Residue-level contacts at the interface:
Residue F475 in chain B contacts residue V258 in chain A (closest heavy-atom distance 3.3 Å).
Residue D464 in chain B is in contact with residue K247 in chain A (closest heavy-atom distance 4.3 Å).
Residue I479 in chain B contacts residue Y261 in chain A (closest heavy-atom distance 3.5 Å).
Residue Q472 in chain B interacts with residue T253 in chain A (closest heavy-atom distance 3.9 Å).
Residue Y466 in chain B is in contact with residue D255 in chain A (closest heavy-atom distance 2.5 Å).
Residue P471 in chain B interacts with residue N254 in chain A (closest heavy-atom distance 3.4 Å).
Residue Q472 in chain B is in contact with residue M257 in chain A (closest heavy-atom distance 4.0 Å).
Residue H486 in chain B contacts residue S268 in chain A (closest heavy-atom distance 4.8 Å).
Residue I485 in chain B contacts residue A271 in chain A (closest heavy-atom distance 4.7 Å).
Residue I485 in chain B interacts with residue L272 in chain A (closest heavy-atom distance 4.3 Å).
Residue M488 in chain B interacts with residue L275 in chain A (closest heavy-atom distance 3.7 Å).
Residue C482 in chain B is in contact with residue L265 in chain A (closest heavy-atom distance 3.5 Å).
Residue S467 in chain B interacts with residue K247 in chain A (closest heavy-atom distance 3.0 Å).
Residue S489 in chain B is in contact with residue L272 in chain A (closest heavy-atom distance 4.5 Å).
Residue I465 in chain B interacts with residue N254 in chain A (closest heavy-atom distance 4.5 Å).
Residue I479 in chain B interacts with residue V260 in chain A (closest heavy-atom distance 4.1 Å).
Residue R494 in chain B interacts with residue N278 in chain A (closest heavy-atom distance 3.7 Å).
Residue S489 in chain B contacts residue L275 in chain A (closest heavy-atom distance 3.2 Å).
Residue F495 in chain B interacts with residue N278 in chain A (closest heavy-atom distance 4.2 Å).
Residue A474 in chain B contacts residue Y261 in chain A (closest heavy-atom distance 4.9 Å).
Residue S489 in chain B is in contact with residue A271 in chain A (closest heavy-atom distance 3.0 Å).
Residue H486 in chain B interacts with residue A271 in chain A (closest heavy-atom distance 3.9 Å).
Residue T468 in chain B interacts with residue Y250 in chain A (closest heavy-atom distance 3.3 Å).
Residue P496 in chain B contacts residue N282 in chain A (closest heavy-atom distance 3.2 Å).
Residue R469 in chain B contacts residue Y250 in chain A (closest heavy-atom distance 3.6 Å).
Residue I485 in chain B interacts with residue L275 in chain A (closest heavy-atom distance 5.0 Å).
Residue C482 in chain B contacts residue S264 in chain A (closest heavy-atom distance 3.1 Å).
Residue T468 in chain B is in contact with residue N254 in chain A (closest heavy-atom distance 4.7 Å).
Residue Y466 in chain B contacts residue Y250 in chain A (closest heavy-atom distance 2.6 Å).
Residue V490 in chain B contacts residue L275 in chain A (closest heavy-atom distance 5.0 Å).
Residue I479 in chain B contacts residue S264 in chain A (closest heavy-atom distance 3.2 Å).
Residue P496 in chain B interacts with residue A281 in chain A (closest heavy-atom distance 5.0 Å).
Residue A492 in chain B interacts with residue K279 in chain A (closest heavy-atom distance 3.5 Å).
Residue S467 in chain B interacts with residue V246 in chain A (closest heavy-atom distance 4.5 Å).
Residue R478 in chain B is in contact with residue S264 in chain A (closest heavy-atom distance 4.7 Å).
Residue H486 in chain B contacts residue R267 in chain A (closest heavy-atom distance 3.2 Å).
Residue F475 in chain B contacts residue M257 in chain A (closest heavy-atom distance 3.4 Å).
Residue M493 in chain B contacts residue N274 in chain A (closest heavy-atom distance 4.2 Å).
Residue M493 in chain B interacts with residue L275 in chain A (closest heavy-atom distance 4.1 Å).
Residue C482 in chain B interacts with residue Y261 in chain A (closest heavy-atom distance 5.0 Å).
Residue F475 in chain B is in contact with residue Y261 in chain A (closest heavy-atom distance 3.9 Å).
Residue Q472 in chain B is in contact with residue N254 in chain A (closest heavy-atom distance 4.5 Å).
Residue Y466 in chain B contacts residue K252 in chain A (closest heavy-atom distance 4.3 Å).
Residue Q472 in chain B contacts residue Y250 in chain A (closest heavy-atom distance 4.3 Å).
Residue I485 in chain B interacts with residue S268 in chain A (closest heavy-atom distance 3.1 Å).
Residue R478 in chain B interacts with residue Y261 in chain A (closest heavy-atom distance 3.2 Å).
Residue Y466 in chain B interacts with residue N254 in chain A (closest heavy-atom distance 2.8 Å).
Residue F495 in chain B is in contact with residue N282 in chain A (closest heavy-atom distance 3.1 Å).
Residue L483 in chain B interacts with residue R267 in chain A (closest heavy-atom distance 4.7 Å).
Residue C482 in chain B is in contact with residue S268 in chain A (closest heavy-atom distance 3.6 Å).
Residue F475 in chain B contacts residue N254 in chain A (closest heavy-atom distance 3.8 Å).
Residue S467 in chain B contacts residue N254 in chain A (closest heavy-atom distance 4.8 Å).
Residue F495 in chain B contacts residue K279 in chain A (closest heavy-atom distance 3.5 Å).
Residue P496 in chain B contacts residue N278 in chain A (closest heavy-atom distance 3.0 Å).
Residue Y466 in chain B contacts residue L251 in chain A (closest heavy-atom distance 2.3 Å).
Residue M493 in chain B is in contact with residue N278 in chain A (closest heavy-atom distance 2.6 Å).
Residue A492 in chain B interacts with residue L275 in chain A (closest heavy-atom distance 3.0 Å).
Residue S467 in chain B interacts with residue L251 in chain A (closest heavy-atom distance 3.4 Å).
Residue I485 in chain B interacts with residue V269 in chain A (closest heavy-atom distance 4.7 Å).
Residue S467 in chain B interacts with residue Y250 in chain A (closest heavy-atom distance 2.9 Å).

Sequence of chain B:
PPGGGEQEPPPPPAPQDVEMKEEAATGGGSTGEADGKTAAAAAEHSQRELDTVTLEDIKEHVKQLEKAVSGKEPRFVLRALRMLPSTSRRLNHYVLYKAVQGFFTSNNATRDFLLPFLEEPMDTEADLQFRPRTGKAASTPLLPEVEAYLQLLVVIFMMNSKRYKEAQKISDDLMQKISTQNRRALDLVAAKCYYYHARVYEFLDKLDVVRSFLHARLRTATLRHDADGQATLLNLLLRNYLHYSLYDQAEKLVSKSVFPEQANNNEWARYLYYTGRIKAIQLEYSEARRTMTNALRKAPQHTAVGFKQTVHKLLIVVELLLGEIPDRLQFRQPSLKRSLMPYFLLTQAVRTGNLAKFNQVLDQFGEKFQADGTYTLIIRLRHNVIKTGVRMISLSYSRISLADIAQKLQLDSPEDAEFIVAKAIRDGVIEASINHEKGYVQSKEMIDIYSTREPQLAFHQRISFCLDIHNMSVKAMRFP

This data describes a binding interaction between two proteins.

Sequence of chain A:
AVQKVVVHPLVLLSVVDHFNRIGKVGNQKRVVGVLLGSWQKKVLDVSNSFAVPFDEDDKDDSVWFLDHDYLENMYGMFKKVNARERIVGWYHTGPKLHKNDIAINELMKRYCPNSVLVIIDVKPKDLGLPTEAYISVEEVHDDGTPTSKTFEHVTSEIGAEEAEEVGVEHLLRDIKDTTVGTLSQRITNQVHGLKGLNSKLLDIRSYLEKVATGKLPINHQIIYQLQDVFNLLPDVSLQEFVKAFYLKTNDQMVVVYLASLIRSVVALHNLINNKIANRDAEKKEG